Sequence of the first protein:
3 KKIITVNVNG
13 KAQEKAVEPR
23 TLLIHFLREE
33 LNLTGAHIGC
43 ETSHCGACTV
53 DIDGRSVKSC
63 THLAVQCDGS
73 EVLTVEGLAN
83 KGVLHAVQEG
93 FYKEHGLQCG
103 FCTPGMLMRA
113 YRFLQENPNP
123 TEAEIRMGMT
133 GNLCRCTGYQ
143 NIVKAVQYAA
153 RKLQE

The following describes two proteins that form a bound complex.

Sequence of the second protein:
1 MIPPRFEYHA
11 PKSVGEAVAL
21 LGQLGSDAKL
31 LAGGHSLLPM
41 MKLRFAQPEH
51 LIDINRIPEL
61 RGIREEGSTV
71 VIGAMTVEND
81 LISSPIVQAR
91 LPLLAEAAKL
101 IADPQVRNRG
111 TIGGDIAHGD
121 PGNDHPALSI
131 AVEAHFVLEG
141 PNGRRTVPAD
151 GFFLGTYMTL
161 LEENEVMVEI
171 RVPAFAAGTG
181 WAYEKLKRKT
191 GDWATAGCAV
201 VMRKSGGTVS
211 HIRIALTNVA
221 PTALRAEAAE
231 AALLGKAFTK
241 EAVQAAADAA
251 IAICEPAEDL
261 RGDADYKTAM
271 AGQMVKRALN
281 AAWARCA

Interface contacts:
Residue L38 in the second protein interacts with residue T63 in the first protein (closest heavy-atom distance 3.7 Å).
Residue P104 in the second protein contacts residue G133 in the first protein (closest heavy-atom distance 4.2 Å).
Residue F6 in the second protein interacts with residue R22 in the first protein (closest heavy-atom distance 3.5 Å).
Residue T190 in the second protein contacts residue M129 in the first protein (closest heavy-atom distance 4.0 Å).
Residue H35 in the second protein is in contact with residue T63 in the first protein (closest heavy-atom distance 3.4 Å).
Residue F6 in the second protein is in contact with residue P21 in the first protein (closest heavy-atom distance 3.4 Å).
Residue G34 in the second protein is in contact with residue T63 in the first protein (closest heavy-atom distance 3.7 Å).
Residue P104 in the second protein interacts with residue T132 in the first protein (closest heavy-atom distance 3.3 Å).
Residue P3 in the second protein interacts with residue L24 in the first protein (closest heavy-atom distance 3.8 Å).
Residue N55 in the second protein contacts residue Q68 in the first protein (closest heavy-atom distance 3.8 Å).
Residue P39 in the second protein is in contact with residue S45 in the first protein (closest heavy-atom distance 4.0 Å).
Residue N108 in the second protein interacts with residue S58 in the first protein (closest heavy-atom distance 2.9 Å).
Residue M1 in the second protein contacts residue E43 in the first protein (closest heavy-atom distance 3.8 Å).
Residue M1 in the second protein interacts with residue C62 in the first protein (closest heavy-atom distance 4.0 Å).
Residue R109 in the second protein contacts residue V59 in the first protein (closest heavy-atom distance 3.9 Å).
Residue I2 in the second protein interacts with residue R22 in the first protein (closest heavy-atom distance 4.1 Å).
Residue R109 in the second protein interacts with residue H64 in the first protein (closest heavy-atom distance 3.6 Å).
Residue K42 in the second protein interacts with residue L24 in the first protein (closest heavy-atom distance 4.0 Å).
Residue L43 in the second protein is in contact with residue E43 in the first protein (closest heavy-atom distance 4.0 Å).
Residue P39 in the second protein is in contact with residue T63 in the first protein (closest heavy-atom distance 4.1 Å).
Residue Y8 in the second protein interacts with residue K4 in the first protein (closest heavy-atom distance 4.0 Å).
Residue Q105 in the second protein contacts residue N134 in the first protein (closest heavy-atom distance 2.8 Å).
Residue N108 in the second protein contacts residue R57 in the first protein (closest heavy-atom distance 3.5 Å).
Residue Y8 in the second protein is in contact with residue V67 in the first protein (closest heavy-atom distance 3.8 Å).
Residue M1 in the second protein is in contact with residue I40 in the first protein (closest heavy-atom distance 3.6 Å).
Residue R5 in the second protein is in contact with residue R22 in the first protein (closest heavy-atom distance 3.3 Å).
Residue I2 in the second protein interacts with residue H27 in the first protein (closest heavy-atom distance 4.0 Å).
Residue P4 in the second protein contacts residue R22 in the first protein (closest heavy-atom distance 3.7 Å).
Residue T190 in the second protein is in contact with residue T132 in the first protein (closest heavy-atom distance 3.6 Å).
Residue P104 in the second protein interacts with residue M129 in the first protein (closest heavy-atom distance 4.1 Å).
Residue Q105 in the second protein is in contact with residue S58 in the first protein (closest heavy-atom distance 3.5 Å).
Residue P104 in the second protein contacts residue G130 in the first protein (closest heavy-atom distance 3.8 Å).
Residue D80 in the second protein contacts residue R57 in the first protein (closest heavy-atom distance 2.9 Å).
Residue M1 in the second protein is in contact with residue H27 in the first protein (closest heavy-atom distance 4.0 Å).
Residue P3 in the second protein interacts with residue R22 in the first protein (closest heavy-atom distance 3.0 Å).
Residue L38 in the second protein contacts residue H64 in the first protein (closest heavy-atom distance 4.2 Å).
Residue Q105 in the second protein contacts residue K60 in the first protein (closest heavy-atom distance 3.6 Å).
Residue L38 in the second protein contacts residue L65 in the first protein (closest heavy-atom distance 4.0 Å).
Residue K42 in the second protein is in contact with residue C62 in the first protein (closest heavy-atom distance 2.8 Å).
Residue K42 in the second protein interacts with residue E43 in the first protein (closest heavy-atom distance 3.9 Å).
Residue D103 in the second protein interacts with residue T132 in the first protein (closest heavy-atom distance 3.9 Å).
Residue P104 in the second protein interacts with residue R111 in the first protein (closest heavy-atom distance 3.4 Å).
Residue R109 in the second protein interacts with residue Q68 in the first protein (closest heavy-atom distance 3.9 Å).
Residue R56 in the second protein interacts with residue D70 in the first protein (closest heavy-atom distance 3.0 Å).
Residue F6 in the second protein is in contact with residue L65 in the first protein (closest heavy-atom distance 3.7 Å).
Residue Q105 in the second protein is in contact with residue T51 in the first protein (closest heavy-atom distance 3.0 Å).
Residue R56 in the second protein interacts with residue Q68 in the first protein (closest heavy-atom distance 3.4 Å).
Residue Q105 in the second protein interacts with residue G133 in the first protein (closest heavy-atom distance 3.5 Å).
Residue M1 in the second protein is in contact with residue C42 in the first protein (closest heavy-atom distance 3.6 Å).
Residue D103 in the second protein is in contact with residue K60 in the first protein (closest heavy-atom distance 2.9 Å).
Residue Y8 in the second protein interacts with residue P21 in the first protein (closest heavy-atom distance 3.6 Å).
Residue Q105 in the second protein interacts with residue R111 in the first protein (closest heavy-atom distance 3.9 Å).
Residue Y8 in the second protein is in contact with residue Q68 in the first protein (closest heavy-atom distance 3.8 Å).
Residue L31 in the second protein contacts residue L65 in the first protein (closest heavy-atom distance 4.1 Å).
Residue V77 in the second protein interacts with residue R57 in the first protein (closest heavy-atom distance 4.0 Å).
Residue D53 in the second protein contacts residue Q68 in the first protein (closest heavy-atom distance 3.0 Å).
Residue L31 in the second protein interacts with residue Q68 in the first protein (closest heavy-atom distance 3.6 Å).
Residue K42 in the second protein interacts with residue T63 in the first protein (closest heavy-atom distance 4.1 Å).
Residue D103 in the second protein interacts with residue G133 in the first protein (closest heavy-atom distance 3.4 Å).
Residue M1 in the second protein interacts with residue L24 in the first protein (closest heavy-atom distance 3.7 Å).